The following describes two proteins that form a bound complex.

Residue-level contacts at the interface:
Residue T144 in chain A contacts residue V9 in chain B (closest heavy-atom distance 2.3 Å).
Residue V68 in chain A contacts residue L2 in chain B (closest heavy-atom distance 3.9 Å).
Residue G63 in chain A is in contact with residue R1 in chain B (closest heavy-atom distance 5.0 Å).
Residue T81 in chain A interacts with residue V9 in chain B (closest heavy-atom distance 3.5 Å).
Residue K67 in chain A is in contact with residue S4 in chain B (closest heavy-atom distance 4.1 Å).
Residue Q156 in chain A contacts residue Q3 in chain B (closest heavy-atom distance 3.6 Å).
Residue D78 in chain A contacts residue T7 in chain B (closest heavy-atom distance 4.2 Å).
Residue T74 in chain A interacts with residue Q6 in chain B (closest heavy-atom distance 3.8 Å).
Residue R98 in chain A is in contact with residue T7 in chain B (closest heavy-atom distance 3.0 Å).
Residue M6 in chain A contacts residue R1 in chain B (closest heavy-atom distance 3.9 Å).
Residue E64 in chain A interacts with residue R1 in chain B (closest heavy-atom distance 3.1 Å).
Residue W148 in chain A is in contact with residue T7 in chain B (closest heavy-atom distance 3.8 Å).
Residue L157 in chain A contacts residue L5 in chain B (closest heavy-atom distance 4.1 Å).
Residue T164 in chain A contacts residue R1 in chain B (closest heavy-atom distance 4.2 Å).
Residue T144 in chain A interacts with residue Y8 in chain B (closest heavy-atom distance 4.7 Å).
Residue T74 in chain A is in contact with residue T7 in chain B (closest heavy-atom distance 4.0 Å).
Residue L157 in chain A contacts residue Q3 in chain B (closest heavy-atom distance 3.2 Å).
Residue W148 in chain A is in contact with residue Y8 in chain B (closest heavy-atom distance 2.8 Å).
Residue H71 in chain A interacts with residue L5 in chain B (closest heavy-atom distance 3.1 Å).
Residue Y100 in chain A is in contact with residue Q3 in chain B (closest heavy-atom distance 3.0 Å).
Residue Y172 in chain A contacts residue R1 in chain B (closest heavy-atom distance 2.7 Å).
Residue A70 in chain A interacts with residue Q6 in chain B (closest heavy-atom distance 3.8 Å).
Residue Y124 in chain A interacts with residue V9 in chain B (closest heavy-atom distance 3.2 Å).
Residue K147 in chain A interacts with residue V9 in chain B (closest heavy-atom distance 3.0 Å).
Residue H71 in chain A interacts with residue Q6 in chain B (closest heavy-atom distance 4.2 Å).
Residue V153 in chain A contacts residue T7 in chain B (closest heavy-atom distance 3.6 Å).
Residue V77 in chain A is in contact with residue Y8 in chain B (closest heavy-atom distance 4.2 Å).
Residue V153 in chain A is in contact with residue L5 in chain B (closest heavy-atom distance 4.7 Å).
Residue K67 in chain A interacts with residue L2 in chain B (closest heavy-atom distance 3.6 Å).
Residue K147 in chain A is in contact with residue Y8 in chain B (closest heavy-atom distance 3.6 Å).
Residue F10 in chain A interacts with residue L2 in chain B (closest heavy-atom distance 3.5 Å).
Residue W148 in chain A interacts with residue V9 in chain B (closest heavy-atom distance 4.2 Å).
Residue H71 in chain A interacts with residue S4 in chain B (closest heavy-atom distance 3.8 Å).
Residue Y160 in chain A is in contact with residue Q3 in chain B (closest heavy-atom distance 3.2 Å).
Residue W168 in chain A contacts residue R1 in chain B (closest heavy-atom distance 3.3 Å).
Residue Y160 in chain A interacts with residue L2 in chain B (closest heavy-atom distance 3.9 Å).
Residue Y60 in chain A interacts with residue R1 in chain B (closest heavy-atom distance 4.0 Å).
Residue D78 in chain A interacts with residue V9 in chain B (closest heavy-atom distance 2.8 Å).
Residue Y8 in chain A is in contact with residue R1 in chain B (closest heavy-atom distance 2.7 Å).
Residue Y8 in chain A contacts residue L2 in chain B (closest heavy-atom distance 3.5 Å).
Residue Y85 in chain A interacts with residue V9 in chain B (closest heavy-atom distance 2.9 Å).
Residue H71 in chain A interacts with residue Q3 in chain B (closest heavy-atom distance 2.7 Å).
Residue Q156 in chain A is in contact with residue L5 in chain B (closest heavy-atom distance 3.6 Å).
Residue F34 in chain A is in contact with residue R1 in chain B (closest heavy-atom distance 4.7 Å).
Residue Y100 in chain A contacts residue L2 in chain B (closest heavy-atom distance 3.5 Å).
Residue E59 in chain A contacts residue R1 in chain B (closest heavy-atom distance 4.8 Å).
Residue H71 in chain A is in contact with residue L2 in chain B (closest heavy-atom distance 4.7 Å).
Residue E64 in chain A is in contact with residue L2 in chain B (closest heavy-atom distance 2.9 Å).
Residue Y117 in chain A interacts with residue V9 in chain B (closest heavy-atom distance 4.3 Å).
Residue D78 in chain A interacts with residue Y8 in chain B (closest heavy-atom distance 3.7 Å).
Residue K67 in chain A contacts residue R1 in chain B (closest heavy-atom distance 3.6 Å).
Residue H115 in chain A interacts with residue Q3 in chain B (closest heavy-atom distance 4.3 Å).
Residue M46 in chain A contacts residue L2 in chain B (closest heavy-atom distance 3.3 Å).
Residue T74 in chain A is in contact with residue Y8 in chain B (closest heavy-atom distance 3.4 Å).
Residue K67 in chain A is in contact with residue Q3 in chain B (closest heavy-atom distance 4.1 Å).
Residue Y160 in chain A interacts with residue R1 in chain B (closest heavy-atom distance 2.7 Å).
Residue L82 in chain A is in contact with residue V9 in chain B (closest heavy-atom distance 3.7 Å).

Sequence of chain B:
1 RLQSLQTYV

Sequence of chain A:
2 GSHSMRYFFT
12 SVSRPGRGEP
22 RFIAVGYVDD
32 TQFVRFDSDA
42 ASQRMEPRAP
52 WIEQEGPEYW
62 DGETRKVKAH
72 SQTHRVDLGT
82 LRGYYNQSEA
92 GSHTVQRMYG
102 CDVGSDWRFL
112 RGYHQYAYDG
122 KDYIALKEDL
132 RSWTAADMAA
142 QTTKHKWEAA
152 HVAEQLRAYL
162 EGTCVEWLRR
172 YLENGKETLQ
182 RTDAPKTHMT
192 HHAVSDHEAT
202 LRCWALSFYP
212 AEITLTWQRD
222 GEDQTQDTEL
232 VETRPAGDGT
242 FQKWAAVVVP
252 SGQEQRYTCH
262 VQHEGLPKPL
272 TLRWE